The following describes two proteins that form a bound complex.

Sequence of the first protein:
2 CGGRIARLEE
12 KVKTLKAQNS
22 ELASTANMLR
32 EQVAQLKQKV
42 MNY

Interface contacts:
Residue L30 in the first protein is in contact with residue R31 in the second protein (closest heavy-atom distance 4.3 Å).
Residue L37 in the first protein is in contact with residue V41 in the second protein (closest heavy-atom distance 4.9 Å).
Residue V34 in the first protein contacts residue V34 in the second protein (closest heavy-atom distance 3.4 Å).
Residue K12 in the first protein is in contact with residue K17 in the second protein (closest heavy-atom distance 4.5 Å).
Residue Q33 in the first protein interacts with residue V34 in the second protein (closest heavy-atom distance 2.9 Å).
Residue I6 in the first protein interacts with residue L9 in the second protein (closest heavy-atom distance 4.2 Å).
Residue R31 in the first protein interacts with residue T26 in the second protein (closest heavy-atom distance 4.1 Å).
Residue N20 in the first protein is in contact with residue L16 in the second protein (closest heavy-atom distance 4.4 Å).
Residue L30 in the first protein interacts with residue A27 in the second protein (closest heavy-atom distance 4.0 Å).
Residue L9 in the first protein contacts residue I6 in the second protein (closest heavy-atom distance 4.2 Å).
Residue L16 in the first protein interacts with residue N20 in the second protein (closest heavy-atom distance 3.5 Å).
Residue A27 in the first protein is in contact with residue L23 in the second protein (closest heavy-atom distance 3.6 Å).
Residue N20 in the first protein is in contact with residue L23 in the second protein (closest heavy-atom distance 4.2 Å).
Residue L9 in the first protein interacts with residue L9 in the second protein (closest heavy-atom distance 4.1 Å).
Residue L30 in the first protein contacts residue Q33 in the second protein (closest heavy-atom distance 4.8 Å).
Residue L23 in the first protein contacts residue A24 in the second protein (closest heavy-atom distance 3.7 Å).
Residue A27 in the first protein contacts residue L30 in the second protein (closest heavy-atom distance 4.1 Å).
Residue A27 in the first protein is in contact with residue A27 in the second protein (closest heavy-atom distance 4.3 Å).
Residue V41 in the first protein contacts residue L37 in the second protein (closest heavy-atom distance 4.9 Å).
Residue L37 in the first protein is in contact with residue L37 in the second protein (closest heavy-atom distance 4.5 Å).
Residue V13 in the first protein interacts with residue L9 in the second protein (closest heavy-atom distance 4.7 Å).
Residue T26 in the first protein interacts with residue A27 in the second protein (closest heavy-atom distance 4.7 Å).
Residue A24 in the first protein is in contact with residue L23 in the second protein (closest heavy-atom distance 3.7 Å).
Residue L30 in the first protein is in contact with residue L30 in the second protein (closest heavy-atom distance 3.3 Å).
Residue V13 in the first protein interacts with residue V13 in the second protein (closest heavy-atom distance 3.3 Å).
Residue N20 in the first protein interacts with residue N20 in the second protein (closest heavy-atom distance 3.1 Å).
Residue K17 in the first protein is in contact with residue K12 in the second protein (closest heavy-atom distance 4.5 Å).
Residue L23 in the first protein interacts with residue N20 in the second protein (closest heavy-atom distance 4.4 Å).
Residue V34 in the first protein interacts with residue Q33 in the second protein (closest heavy-atom distance 2.9 Å).
Residue A27 in the first protein contacts residue T26 in the second protein (closest heavy-atom distance 4.7 Å).
Residue V13 in the first protein contacts residue K12 in the second protein (closest heavy-atom distance 4.6 Å).
Residue V34 in the first protein interacts with residue L30 in the second protein (closest heavy-atom distance 4.2 Å).
Residue L30 in the first protein interacts with residue V34 in the second protein (closest heavy-atom distance 4.2 Å).
Residue K12 in the first protein contacts residue V13 in the second protein (closest heavy-atom distance 4.6 Å).
Residue I6 in the first protein interacts with residue I6 in the second protein (closest heavy-atom distance 4.8 Å).
Residue Q19 in the first protein is in contact with residue N20 in the second protein (closest heavy-atom distance 3.9 Å).
Residue L9 in the first protein interacts with residue V13 in the second protein (closest heavy-atom distance 4.7 Å).
Residue C2 in the first protein interacts with residue C2 in the second protein (closest heavy-atom distance 2.0 Å).
Residue K17 in the first protein is in contact with residue L16 in the second protein (closest heavy-atom distance 3.6 Å).
Residue L23 in the first protein contacts residue L23 in the second protein (closest heavy-atom distance 3.8 Å).
Residue Q33 in the first protein interacts with residue L30 in the second protein (closest heavy-atom distance 4.8 Å).
Residue L16 in the first protein contacts residue K17 in the second protein (closest heavy-atom distance 3.6 Å).
Residue T26 in the first protein contacts residue R31 in the second protein (closest heavy-atom distance 4.1 Å).
Residue V13 in the first protein interacts with residue L16 in the second protein (closest heavy-atom distance 3.4 Å).
Residue L23 in the first protein interacts with residue A27 in the second protein (closest heavy-atom distance 3.6 Å).
Residue N20 in the first protein contacts residue Q19 in the second protein (closest heavy-atom distance 3.8 Å).
Residue L16 in the first protein interacts with residue L16 in the second protein (closest heavy-atom distance 4.2 Å).
Residue R31 in the first protein interacts with residue L30 in the second protein (closest heavy-atom distance 4.3 Å).
Residue L16 in the first protein contacts residue V13 in the second protein (closest heavy-atom distance 3.4 Å).

Sequence of the second protein:
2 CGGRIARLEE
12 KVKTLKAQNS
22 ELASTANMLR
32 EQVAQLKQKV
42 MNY